Sequence of the first protein:
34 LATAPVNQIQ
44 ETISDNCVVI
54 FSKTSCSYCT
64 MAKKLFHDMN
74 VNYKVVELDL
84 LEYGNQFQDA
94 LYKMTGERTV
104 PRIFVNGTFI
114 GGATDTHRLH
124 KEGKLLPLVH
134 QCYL

Contacts between the two chains:
Residue K66 in the first protein is in contact with residue Y7 in the second protein (closest heavy-atom distance 3.5 Å).
Residue H70 in the first protein contacts residue E4 in the second protein (closest heavy-atom distance 2.5 Å).
Residue Y76 in the first protein is in contact with residue Y7 in the second protein (closest heavy-atom distance 3.6 Å).
Residue K67 in the first protein interacts with residue F8 in the second protein (closest heavy-atom distance 3.7 Å).
Residue H70 in the first protein is in contact with residue N5 in the second protein (closest heavy-atom distance 4.6 Å).
Residue Y76 in the first protein interacts with residue F8 in the second protein (closest heavy-atom distance 4.0 Å).
Residue H70 in the first protein contacts residue F8 in the second protein (closest heavy-atom distance 3.4 Å).
Residue V78 in the first protein is in contact with residue Y7 in the second protein (closest heavy-atom distance 4.2 Å).
Residue E80 in the first protein contacts residue Y7 in the second protein (closest heavy-atom distance 3.8 Å).
Residue K66 in the first protein contacts residue F8 in the second protein (closest heavy-atom distance 4.7 Å).
Residue Y76 in the first protein contacts residue E4 in the second protein (closest heavy-atom distance 2.6 Å).

These two protein chains interact to form a complex.

Sequence of the second protein:
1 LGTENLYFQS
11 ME